Sequence of protein 2:
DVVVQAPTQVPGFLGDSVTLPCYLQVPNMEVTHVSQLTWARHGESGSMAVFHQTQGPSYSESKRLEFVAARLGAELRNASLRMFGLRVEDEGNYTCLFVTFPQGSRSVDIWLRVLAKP

These two protein chains interact to form a complex.

Sequence of protein 1:
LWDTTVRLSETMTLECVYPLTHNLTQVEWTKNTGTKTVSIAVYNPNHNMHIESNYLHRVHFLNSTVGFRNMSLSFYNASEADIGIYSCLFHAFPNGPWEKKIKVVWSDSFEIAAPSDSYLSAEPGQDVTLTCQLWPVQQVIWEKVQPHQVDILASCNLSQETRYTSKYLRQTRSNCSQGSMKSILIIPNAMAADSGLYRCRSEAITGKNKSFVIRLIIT

Contacts between the two chains:
Residue F94 in protein 1 is in contact with residue Q55 in protein 2 (closest heavy-atom distance 3.5 Å).
Residue E29 in protein 1 is in contact with residue S105 in protein 2 (closest heavy-atom distance 3.2 Å).
Residue H51 in protein 1 contacts residue F101 in protein 2 (closest heavy-atom distance 3.8 Å).
Residue H92 in protein 1 contacts residue L97 in protein 2 (closest heavy-atom distance 3.6 Å).
Residue H92 in protein 1 contacts residue S105 in protein 2 (closest heavy-atom distance 4.0 Å).
Residue G97 in protein 1 is in contact with residue Q36 in protein 2 (closest heavy-atom distance 4.2 Å).
Residue V43 in protein 1 is in contact with residue P102 in protein 2 (closest heavy-atom distance 3.7 Å).
Residue Q27 in protein 1 is in contact with residue V99 in protein 2 (closest heavy-atom distance 3.5 Å).
Residue Q27 in protein 1 is in contact with residue T100 in protein 2 (closest heavy-atom distance 2.8 Å).
Residue N45 in protein 1 interacts with residue F101 in protein 2 (closest heavy-atom distance 3.9 Å).
Residue N96 in protein 1 is in contact with residue V50 in protein 2 (closest heavy-atom distance 4.6 Å).
Residue N45 in protein 1 interacts with residue S35 in protein 2 (closest heavy-atom distance 2.9 Å).
Residue H92 in protein 1 interacts with residue Q36 in protein 2 (closest heavy-atom distance 4.3 Å).
Residue T26 in protein 1 is in contact with residue V99 in protein 2 (closest heavy-atom distance 4.9 Å).
Residue Q27 in protein 1 is in contact with residue S105 in protein 2 (closest heavy-atom distance 4.8 Å).
Residue L90 in protein 1 is in contact with residue S105 in protein 2 (closest heavy-atom distance 3.9 Å).
Residue E165 in protein 1 is in contact with residue G43 in protein 2 (closest heavy-atom distance 3.3 Å).
Residue N47 in protein 1 interacts with residue Q53 in protein 2 (closest heavy-atom distance 3.3 Å).
Residue E53 in protein 1 interacts with residue P102 in protein 2 (closest heavy-atom distance 4.6 Å).
Residue G97 in protein 1 is in contact with residue V50 in protein 2 (closest heavy-atom distance 4.3 Å).
Residue S40 in protein 1 is in contact with residue P102 in protein 2 (closest heavy-atom distance 4.8 Å).
Residue S40 in protein 1 is in contact with residue Q103 in protein 2 (closest heavy-atom distance 4.4 Å).
Residue V43 in protein 1 is in contact with residue F101 in protein 2 (closest heavy-atom distance 3.5 Å).
Residue F94 in protein 1 is in contact with residue S58 in protein 2 (closest heavy-atom distance 3.8 Å).
Residue V43 in protein 1 is in contact with residue Q103 in protein 2 (closest heavy-atom distance 4.8 Å).
Residue F94 in protein 1 contacts residue Q36 in protein 2 (closest heavy-atom distance 4.1 Å).
Residue F94 in protein 1 contacts residue G56 in protein 2 (closest heavy-atom distance 3.4 Å).
Residue V43 in protein 1 is in contact with residue T100 in protein 2 (closest heavy-atom distance 4.5 Å).
Residue P98 in protein 1 is in contact with residue S47 in protein 2 (closest heavy-atom distance 4.2 Å).
Residue N96 in protein 1 is in contact with residue S47 in protein 2 (closest heavy-atom distance 2.7 Å).
Residue Q27 in protein 1 is in contact with residue S35 in protein 2 (closest heavy-atom distance 4.2 Å).
Residue T26 in protein 1 contacts residue H52 in protein 2 (closest heavy-atom distance 3.5 Å).
Residue N47 in protein 1 contacts residue H33 in protein 2 (closest heavy-atom distance 3.8 Å).
Residue N49 in protein 1 contacts residue F101 in protein 2 (closest heavy-atom distance 3.6 Å).
Residue Q27 in protein 1 is in contact with residue F101 in protein 2 (closest heavy-atom distance 3.8 Å).
Residue P95 in protein 1 interacts with residue V50 in protein 2 (closest heavy-atom distance 3.7 Å).
Residue Q27 in protein 1 is in contact with residue G104 in protein 2 (closest heavy-atom distance 4.0 Å).
Residue F94 in protein 1 is in contact with residue H52 in protein 2 (closest heavy-atom distance 3.5 Å).
Residue H48 in protein 1 interacts with residue F101 in protein 2 (closest heavy-atom distance 3.5 Å).
Residue V43 in protein 1 is in contact with residue G104 in protein 2 (closest heavy-atom distance 4.3 Å).
Residue P95 in protein 1 interacts with residue S47 in protein 2 (closest heavy-atom distance 4.2 Å).
Residue N47 in protein 1 contacts residue S35 in protein 2 (closest heavy-atom distance 4.6 Å).
Residue N45 in protein 1 is in contact with residue H33 in protein 2 (closest heavy-atom distance 4.7 Å).
Residue H51 in protein 1 interacts with residue P102 in protein 2 (closest heavy-atom distance 3.7 Å).
Residue T26 in protein 1 contacts residue Q36 in protein 2 (closest heavy-atom distance 3.1 Å).
Residue T26 in protein 1 is in contact with residue S35 in protein 2 (closest heavy-atom distance 3.6 Å).
Residue G97 in protein 1 contacts residue T38 in protein 2 (closest heavy-atom distance 4.7 Å).
Residue E29 in protein 1 is in contact with residue T100 in protein 2 (closest heavy-atom distance 4.2 Å).
Residue E29 in protein 1 is in contact with residue G104 in protein 2 (closest heavy-atom distance 3.6 Å).
Residue H48 in protein 1 is in contact with residue H33 in protein 2 (closest heavy-atom distance 3.0 Å).
Residue P98 in protein 1 is in contact with residue T38 in protein 2 (closest heavy-atom distance 3.9 Å).
Residue A93 in protein 1 is in contact with residue V50 in protein 2 (closest heavy-atom distance 4.7 Å).
Residue F94 in protein 1 contacts residue V50 in protein 2 (closest heavy-atom distance 4.0 Å).
Residue F94 in protein 1 contacts residue P57 in protein 2 (closest heavy-atom distance 4.2 Å).
Residue E29 in protein 1 contacts residue V99 in protein 2 (closest heavy-atom distance 4.0 Å).
Residue G97 in protein 1 is in contact with residue S47 in protein 2 (closest heavy-atom distance 3.8 Å).
Residue H92 in protein 1 is in contact with residue V99 in protein 2 (closest heavy-atom distance 3.5 Å).
Residue P95 in protein 1 is in contact with residue S58 in protein 2 (closest heavy-atom distance 3.3 Å).
Residue Y44 in protein 1 contacts residue F101 in protein 2 (closest heavy-atom distance 4.8 Å).
Residue A93 in protein 1 interacts with residue Q36 in protein 2 (closest heavy-atom distance 3.4 Å).